Contacts between the two chains:
Residue E42 in protein 1 interacts with residue C11 in protein 2 (closest heavy-atom distance 3.4 Å).
Residue Y46 in protein 1 is in contact with residue Y2 in protein 2 (closest heavy-atom distance 5.0 Å).
Residue G45 in protein 1 interacts with residue G3 in protein 2 (closest heavy-atom distance 3.5 Å).
Residue E42 in protein 1 is in contact with residue R4 in protein 2 (closest heavy-atom distance 4.5 Å).
Residue Y88 in protein 1 interacts with residue S1 in protein 2 (closest heavy-atom distance 4.1 Å).
Residue E87 in protein 1 is in contact with residue Y2 in protein 2 (closest heavy-atom distance 4.1 Å).
Residue E42 in protein 1 is in contact with residue Q9 in protein 2 (closest heavy-atom distance 3.2 Å).
Residue K39 in protein 1 contacts residue Q9 in protein 2 (closest heavy-atom distance 4.9 Å).
Residue P44 in protein 1 is in contact with residue R4 in protein 2 (closest heavy-atom distance 3.1 Å).
Residue Y88 in protein 1 interacts with residue Y2 in protein 2 (closest heavy-atom distance 3.5 Å).
Residue Y46 in protein 1 is in contact with residue G3 in protein 2 (closest heavy-atom distance 4.5 Å).
Residue A43 in protein 1 interacts with residue R4 in protein 2 (closest heavy-atom distance 3.9 Å).
Residue Y88 in protein 1 is in contact with residue G3 in protein 2 (closest heavy-atom distance 2.7 Å).
Residue V49 in protein 1 interacts with residue Y2 in protein 2 (closest heavy-atom distance 4.2 Å).
Residue Y88 in protein 1 interacts with residue R4 in protein 2 (closest heavy-atom distance 3.0 Å).
Residue P44 in protein 1 interacts with residue S1 in protein 2 (closest heavy-atom distance 4.0 Å).
Residue P44 in protein 1 interacts with residue Y2 in protein 2 (closest heavy-atom distance 2.6 Å).
Residue G45 in protein 1 interacts with residue Y2 in protein 2 (closest heavy-atom distance 3.0 Å).
Residue K39 in protein 1 is in contact with residue R7 in protein 2 (closest heavy-atom distance 2.8 Å).
Residue Y46 in protein 1 interacts with residue R4 in protein 2 (closest heavy-atom distance 4.3 Å).
Residue K39 in protein 1 is in contact with residue K6 in protein 2 (closest heavy-atom distance 2.6 Å).
Residue K39 in protein 1 contacts residue R8 in protein 2 (closest heavy-atom distance 3.1 Å).
Residue V49 in protein 1 contacts residue G3 in protein 2 (closest heavy-atom distance 4.6 Å).
Residue P44 in protein 1 is in contact with residue G3 in protein 2 (closest heavy-atom distance 2.9 Å).

Sequence of protein 1:
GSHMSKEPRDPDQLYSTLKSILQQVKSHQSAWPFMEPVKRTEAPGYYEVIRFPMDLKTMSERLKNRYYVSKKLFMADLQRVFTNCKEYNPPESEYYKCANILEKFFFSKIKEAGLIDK

The following describes two proteins that form a bound complex.

Sequence of protein 2:
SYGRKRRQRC